Sequence of the first protein:
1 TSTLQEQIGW

The following describes two proteins that form a bound complex.

Sequence of the second protein:
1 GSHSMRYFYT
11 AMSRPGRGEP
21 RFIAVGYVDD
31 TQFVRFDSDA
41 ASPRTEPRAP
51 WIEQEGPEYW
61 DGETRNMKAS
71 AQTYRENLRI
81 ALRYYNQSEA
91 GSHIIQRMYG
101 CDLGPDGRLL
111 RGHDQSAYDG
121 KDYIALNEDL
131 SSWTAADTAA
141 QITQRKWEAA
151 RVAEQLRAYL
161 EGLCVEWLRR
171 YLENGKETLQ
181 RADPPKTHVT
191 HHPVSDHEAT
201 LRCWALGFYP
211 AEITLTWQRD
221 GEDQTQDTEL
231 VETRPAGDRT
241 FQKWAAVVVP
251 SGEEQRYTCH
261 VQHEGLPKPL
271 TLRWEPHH

Residue-level contacts at the interface:
Residue Q155 in the second protein contacts residue E6 in the first protein (closest heavy-atom distance 4.0 Å).
Residue M67 in the second protein contacts residue T3 in the first protein (closest heavy-atom distance 3.6 Å).
Residue N66 in the second protein interacts with residue E6 in the first protein (closest heavy-atom distance 4.8 Å).
Residue L156 in the second protein contacts residue L4 in the first protein (closest heavy-atom distance 3.7 Å).
Residue N66 in the second protein contacts residue Q5 in the first protein (closest heavy-atom distance 3.1 Å).
Residue Y59 in the second protein is in contact with residue S2 in the first protein (closest heavy-atom distance 3.9 Å).
Residue Y159 in the second protein contacts residue S2 in the first protein (closest heavy-atom distance 2.7 Å).
Residue L156 in the second protein is in contact with residue E6 in the first protein (closest heavy-atom distance 4.8 Å).
Residue T73 in the second protein interacts with residue Q7 in the first protein (closest heavy-atom distance 2.4 Å).
Residue N66 in the second protein contacts residue Q7 in the first protein (closest heavy-atom distance 3.4 Å).
Residue Y74 in the second protein interacts with residue W10 in the first protein (closest heavy-atom distance 4.6 Å).
Residue T143 in the second protein is in contact with residue W10 in the first protein (closest heavy-atom distance 2.7 Å).
Residue Y159 in the second protein interacts with residue T3 in the first protein (closest heavy-atom distance 3.8 Å).
Residue N66 in the second protein is in contact with residue T1 in the first protein (closest heavy-atom distance 4.3 Å).
Residue S70 in the second protein contacts residue L4 in the first protein (closest heavy-atom distance 4.7 Å).
Residue Y99 in the second protein interacts with residue T3 in the first protein (closest heavy-atom distance 3.5 Å).
Residue N77 in the second protein interacts with residue I8 in the first protein (closest heavy-atom distance 4.8 Å).
Residue I80 in the second protein is in contact with residue W10 in the first protein (closest heavy-atom distance 3.6 Å).
Residue S70 in the second protein interacts with residue Q7 in the first protein (closest heavy-atom distance 3.3 Å).
Residue A117 in the second protein is in contact with residue W10 in the first protein (closest heavy-atom distance 3.9 Å).
Residue Y171 in the second protein is in contact with residue S2 in the first protein (closest heavy-atom distance 2.6 Å).
Residue S116 in the second protein contacts residue W10 in the first protein (closest heavy-atom distance 4.1 Å).
Residue R97 in the second protein is in contact with residue L4 in the first protein (closest heavy-atom distance 3.2 Å).
Residue I95 in the second protein interacts with residue W10 in the first protein (closest heavy-atom distance 3.5 Å).
Residue W167 in the second protein is in contact with residue T1 in the first protein (closest heavy-atom distance 3.6 Å).
Residue N66 in the second protein is in contact with residue L4 in the first protein (closest heavy-atom distance 2.8 Å).
Residue N77 in the second protein contacts residue W10 in the first protein (closest heavy-atom distance 3.0 Å).
Residue Y9 in the second protein is in contact with residue L4 in the first protein (closest heavy-atom distance 4.4 Å).
Residue Y159 in the second protein is in contact with residue L4 in the first protein (closest heavy-atom distance 3.4 Å).
Residue Y159 in the second protein is in contact with residue T1 in the first protein (closest heavy-atom distance 4.5 Å).
Residue Y118 in the second protein interacts with residue W10 in the first protein (closest heavy-atom distance 4.3 Å).
Residue Y7 in the second protein contacts residue T3 in the first protein (closest heavy-atom distance 3.4 Å).
Residue M5 in the second protein contacts residue S2 in the first protein (closest heavy-atom distance 4.0 Å).
Residue Y123 in the second protein interacts with residue W10 in the first protein (closest heavy-atom distance 3.5 Å).
Residue Y84 in the second protein interacts with residue W10 in the first protein (closest heavy-atom distance 2.7 Å).
Residue W167 in the second protein contacts residue S2 in the first protein (closest heavy-atom distance 3.5 Å).
Residue V152 in the second protein is in contact with residue E6 in the first protein (closest heavy-atom distance 4.1 Å).
Residue V152 in the second protein contacts residue I8 in the first protein (closest heavy-atom distance 4.3 Å).
Residue N66 in the second protein is in contact with residue T3 in the first protein (closest heavy-atom distance 2.9 Å).
Residue A150 in the second protein interacts with residue I8 in the first protein (closest heavy-atom distance 4.2 Å).
Residue Y9 in the second protein is in contact with residue T3 in the first protein (closest heavy-atom distance 4.0 Å).
Residue L163 in the second protein contacts residue T1 in the first protein (closest heavy-atom distance 4.0 Å).
Residue N77 in the second protein contacts residue G9 in the first protein (closest heavy-atom distance 3.4 Å).
Residue I80 in the second protein interacts with residue G9 in the first protein (closest heavy-atom distance 4.7 Å).
Residue K146 in the second protein interacts with residue W10 in the first protein (closest heavy-atom distance 3.2 Å).
Residue E63 in the second protein is in contact with residue T1 in the first protein (closest heavy-atom distance 3.4 Å).
Residue G62 in the second protein is in contact with residue T1 in the first protein (closest heavy-atom distance 4.0 Å).
Residue E63 in the second protein is in contact with residue S2 in the first protein (closest heavy-atom distance 2.7 Å).
Residue W147 in the second protein is in contact with residue I8 in the first protein (closest heavy-atom distance 4.1 Å).
Residue E63 in the second protein contacts residue T3 in the first protein (closest heavy-atom distance 2.6 Å).
Residue W147 in the second protein interacts with residue W10 in the first protein (closest heavy-atom distance 3.8 Å).
Residue A81 in the second protein interacts with residue W10 in the first protein (closest heavy-atom distance 4.3 Å).
Residue A69 in the second protein contacts residue Q7 in the first protein (closest heavy-atom distance 2.9 Å).
Residue T73 in the second protein interacts with residue G9 in the first protein (closest heavy-atom distance 4.7 Å).
Residue Q155 in the second protein interacts with residue L4 in the first protein (closest heavy-atom distance 4.8 Å).
Residue T73 in the second protein is in contact with residue I8 in the first protein (closest heavy-atom distance 4.2 Å).
Residue I142 in the second protein interacts with residue W10 in the first protein (closest heavy-atom distance 4.8 Å).
Residue Y99 in the second protein contacts residue L4 in the first protein (closest heavy-atom distance 3.0 Å).
Residue W147 in the second protein interacts with residue G9 in the first protein (closest heavy-atom distance 2.9 Å).
Residue Y7 in the second protein is in contact with residue S2 in the first protein (closest heavy-atom distance 2.8 Å).